Sequence of chain B:
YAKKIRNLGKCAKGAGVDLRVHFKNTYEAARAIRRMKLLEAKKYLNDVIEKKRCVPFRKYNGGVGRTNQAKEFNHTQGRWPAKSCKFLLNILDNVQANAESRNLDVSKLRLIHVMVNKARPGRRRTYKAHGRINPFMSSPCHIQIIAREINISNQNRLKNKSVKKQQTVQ

The following describes two proteins that form a bound complex.

Residue-level contacts at the interface:
Residue L150 in chain A is in contact with residue Q188 in chain B (closest heavy-atom distance 4.0 Å).
Residue I163 in chain A interacts with residue V196 in chain B (closest heavy-atom distance 3.7 Å).
Residue K147 in chain A interacts with residue N189 in chain B (closest heavy-atom distance 4.8 Å).
Residue K66 in chain A contacts residue K197 in chain B (closest heavy-atom distance 4.5 Å).
Residue L150 in chain A contacts residue N189 in chain B (closest heavy-atom distance 3.7 Å).
Residue L150 in chain A interacts with residue N187 in chain B (closest heavy-atom distance 4.8 Å).

Sequence of chain A:
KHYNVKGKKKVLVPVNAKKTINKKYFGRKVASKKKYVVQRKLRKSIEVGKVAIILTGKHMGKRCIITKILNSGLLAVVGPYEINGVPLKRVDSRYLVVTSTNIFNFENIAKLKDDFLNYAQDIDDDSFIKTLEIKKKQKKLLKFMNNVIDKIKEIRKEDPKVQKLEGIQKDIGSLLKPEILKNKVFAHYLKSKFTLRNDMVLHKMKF